Sequence of chain B:
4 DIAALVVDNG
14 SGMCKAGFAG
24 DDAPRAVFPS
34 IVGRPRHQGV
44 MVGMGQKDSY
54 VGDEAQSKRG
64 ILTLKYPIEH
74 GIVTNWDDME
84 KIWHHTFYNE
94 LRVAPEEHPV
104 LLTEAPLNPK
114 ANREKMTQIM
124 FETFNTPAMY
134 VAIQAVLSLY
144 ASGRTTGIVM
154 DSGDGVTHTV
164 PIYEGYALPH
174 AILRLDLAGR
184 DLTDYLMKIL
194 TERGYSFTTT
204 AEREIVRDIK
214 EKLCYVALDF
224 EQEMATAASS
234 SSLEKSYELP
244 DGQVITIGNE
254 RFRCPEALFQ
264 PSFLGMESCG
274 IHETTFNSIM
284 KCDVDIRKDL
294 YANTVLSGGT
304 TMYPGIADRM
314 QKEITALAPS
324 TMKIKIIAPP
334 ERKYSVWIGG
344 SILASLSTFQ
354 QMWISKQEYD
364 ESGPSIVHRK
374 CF

These two protein chains interact to form a complex.

Interface contacts:
Residue Q246 in chain B is in contact with residue A3 in chain A (closest heavy-atom distance 4.2 Å).
Residue S199 in chain B is in contact with residue C5 in chain A (closest heavy-atom distance 3.8 Å).
Residue F200 in chain B interacts with residue A3 in chain A (closest heavy-atom distance 4.5 Å).
Residue Y198 in chain B interacts with residue A3 in chain A (closest heavy-atom distance 3.4 Å).
Residue L242 in chain B is in contact with residue A3 in chain A (closest heavy-atom distance 4.1 Å).
Residue G197 in chain B is in contact with residue A3 in chain A (closest heavy-atom distance 3.6 Å).
Residue T194 in chain B contacts residue W1 in chain A (closest heavy-atom distance 4.2 Å).
Residue S199 in chain B contacts residue A3 in chain A (closest heavy-atom distance 3.0 Å).
Residue S199 in chain B interacts with residue W1 in chain A (closest heavy-atom distance 3.7 Å).
Residue Y198 in chain B is in contact with residue W1 in chain A (closest heavy-atom distance 4.5 Å).
Residue G197 in chain B contacts residue W1 in chain A (closest heavy-atom distance 3.4 Å).
Residue I248 in chain B is in contact with residue A3 in chain A (closest heavy-atom distance 4.4 Å).

Sequence of chain A:
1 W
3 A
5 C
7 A